This data describes a binding interaction between two proteins.

Sequence of the second protein:
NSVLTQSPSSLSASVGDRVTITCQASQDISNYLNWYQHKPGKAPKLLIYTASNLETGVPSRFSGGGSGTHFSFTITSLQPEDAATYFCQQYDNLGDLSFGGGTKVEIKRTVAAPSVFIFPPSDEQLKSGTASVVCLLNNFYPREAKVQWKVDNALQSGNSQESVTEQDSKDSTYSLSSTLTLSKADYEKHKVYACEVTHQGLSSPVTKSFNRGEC

Sequence of the first protein:
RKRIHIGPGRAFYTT

Interface contacts:
Residue L94 in the second protein is in contact with residue A11 in the first protein (closest heavy-atom distance 3.5 Å).
Residue G95 in the second protein contacts residue Y13 in the first protein (closest heavy-atom distance 4.1 Å).
Residue L94 in the second protein interacts with residue I6 in the first protein (closest heavy-atom distance 3.4 Å).
Residue L94 in the second protein is in contact with residue F12 in the first protein (closest heavy-atom distance 2.9 Å).
Residue Y91 in the second protein is in contact with residue R10 in the first protein (closest heavy-atom distance 3.2 Å).
Residue N93 in the second protein is in contact with residue F12 in the first protein (closest heavy-atom distance 3.3 Å).
Residue L94 in the second protein is in contact with residue R10 in the first protein (closest heavy-atom distance 3.7 Å).
Residue N93 in the second protein contacts residue R10 in the first protein (closest heavy-atom distance 3.5 Å).
Residue N93 in the second protein is in contact with residue Y13 in the first protein (closest heavy-atom distance 4.9 Å).
Residue D92 in the second protein is in contact with residue R10 in the first protein (closest heavy-atom distance 3.0 Å).
Residue D92 in the second protein is in contact with residue F12 in the first protein (closest heavy-atom distance 4.0 Å).
Residue G95 in the second protein is in contact with residue F12 in the first protein (closest heavy-atom distance 4.0 Å).
Residue Y32 in the second protein is in contact with residue R10 in the first protein (closest heavy-atom distance 3.5 Å).
Residue L94 in the second protein interacts with residue Y13 in the first protein (closest heavy-atom distance 4.7 Å).
Residue Y91 in the second protein contacts residue A11 in the first protein (closest heavy-atom distance 3.6 Å).